Sequence of protein 2:
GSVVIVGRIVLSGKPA

Contacts between the two chains:
Residue I35 in protein 1 interacts with residue G8 in protein 2 (closest heavy-atom distance 2.9 Å).
Residue R62 in protein 1 contacts residue G2 in protein 2 (closest heavy-atom distance 3.0 Å).
Residue V36 in protein 1 is in contact with residue V4 in protein 2 (closest heavy-atom distance 3.5 Å).
Residue S37 in protein 1 is in contact with residue V5 in protein 2 (closest heavy-atom distance 3.0 Å).
Residue T38 in protein 1 is in contact with residue V4 in protein 2 (closest heavy-atom distance 4.2 Å).
Residue G31 in protein 1 interacts with residue V11 in protein 2 (closest heavy-atom distance 4.1 Å).
Residue E32 in protein 1 interacts with residue V11 in protein 2 (closest heavy-atom distance 3.5 Å).
Residue I64 in protein 1 is in contact with residue V4 in protein 2 (closest heavy-atom distance 3.3 Å).
Residue V107 in protein 1 is in contact with residue L12 in protein 2 (closest heavy-atom distance 4.0 Å).
Residue E30 in protein 1 contacts residue V11 in protein 2 (closest heavy-atom distance 3.7 Å).
Residue R109 in protein 1 contacts residue I10 in protein 2 (closest heavy-atom distance 4.0 Å).
Residue P70 in protein 1 is in contact with residue S3 in protein 2 (closest heavy-atom distance 4.5 Å).
Residue A111 in protein 1 is in contact with residue I10 in protein 2 (closest heavy-atom distance 3.9 Å).
Residue V29 in protein 1 is in contact with residue V11 in protein 2 (closest heavy-atom distance 4.4 Å).
Residue V29 in protein 1 is in contact with residue A17 in protein 2 (closest heavy-atom distance 3.2 Å).
Residue Q34 in protein 1 interacts with residue G8 in protein 2 (closest heavy-atom distance 3.8 Å).
Residue L94 in protein 1 interacts with residue L12 in protein 2 (closest heavy-atom distance 3.9 Å).
Residue T108 in protein 1 contacts residue I10 in protein 2 (closest heavy-atom distance 3.6 Å).
Residue S37 in protein 1 is in contact with residue S3 in protein 2 (closest heavy-atom distance 4.1 Å).
Residue V29 in protein 1 interacts with residue R9 in protein 2 (closest heavy-atom distance 3.5 Å).
Residue V29 in protein 1 interacts with residue P16 in protein 2 (closest heavy-atom distance 3.3 Å).
Residue L144 in protein 1 interacts with residue L12 in protein 2 (closest heavy-atom distance 4.3 Å).
Residue G31 in protein 1 interacts with residue I10 in protein 2 (closest heavy-atom distance 3.2 Å).
Residue A65 in protein 1 is in contact with residue V4 in protein 2 (closest heavy-atom distance 2.8 Å).
Residue I35 in protein 1 is in contact with residue I6 in protein 2 (closest heavy-atom distance 3.7 Å).
Residue E32 in protein 1 interacts with residue S13 in protein 2 (closest heavy-atom distance 4.3 Å).
Residue R62 in protein 1 is in contact with residue V4 in protein 2 (closest heavy-atom distance 3.7 Å).
Residue V29 in protein 1 interacts with residue K15 in protein 2 (closest heavy-atom distance 3.4 Å).
Residue F43 in protein 1 interacts with residue V4 in protein 2 (closest heavy-atom distance 4.5 Å).
Residue T63 in protein 1 contacts residue G2 in protein 2 (closest heavy-atom distance 4.2 Å).
Residue G31 in protein 1 contacts residue R9 in protein 2 (closest heavy-atom distance 4.4 Å).
Residue I35 in protein 1 is in contact with residue I10 in protein 2 (closest heavy-atom distance 4.1 Å).
Residue E32 in protein 1 contacts residue L12 in protein 2 (closest heavy-atom distance 2.8 Å).
Residue G90 in protein 1 contacts residue R9 in protein 2 (closest heavy-atom distance 3.3 Å).
Residue I64 in protein 1 is in contact with residue S3 in protein 2 (closest heavy-atom distance 3.9 Å).
Residue V36 in protein 1 contacts residue V5 in protein 2 (closest heavy-atom distance 3.4 Å).
Residue S37 in protein 1 is in contact with residue V4 in protein 2 (closest heavy-atom distance 3.7 Å).
Residue S37 in protein 1 contacts residue V7 in protein 2 (closest heavy-atom distance 3.4 Å).
Residue I35 in protein 1 contacts residue V7 in protein 2 (closest heavy-atom distance 2.7 Å).
Residue W85 in protein 1 contacts residue V4 in protein 2 (closest heavy-atom distance 3.8 Å).
Residue R62 in protein 1 is in contact with residue S3 in protein 2 (closest heavy-atom distance 3.5 Å).
Residue V33 in protein 1 contacts residue R9 in protein 2 (closest heavy-atom distance 3.5 Å).
Residue T63 in protein 1 interacts with residue V4 in protein 2 (closest heavy-atom distance 2.8 Å).
Residue I35 in protein 1 contacts residue R9 in protein 2 (closest heavy-atom distance 4.2 Å).
Residue V33 in protein 1 is in contact with residue I10 in protein 2 (closest heavy-atom distance 2.6 Å).
Residue I35 in protein 1 contacts residue V5 in protein 2 (closest heavy-atom distance 4.2 Å).
Residue V36 in protein 1 contacts residue V7 in protein 2 (closest heavy-atom distance 4.3 Å).
Residue Q34 in protein 1 interacts with residue R9 in protein 2 (closest heavy-atom distance 4.4 Å).
Residue Q34 in protein 1 interacts with residue I6 in protein 2 (closest heavy-atom distance 4.1 Å).
Residue P88 in protein 1 contacts residue I6 in protein 2 (closest heavy-atom distance 3.5 Å).
Residue V33 in protein 1 is in contact with residue L12 in protein 2 (closest heavy-atom distance 4.3 Å).
Residue E32 in protein 1 is in contact with residue I10 in protein 2 (closest heavy-atom distance 3.2 Å).
Residue A65 in protein 1 interacts with residue S3 in protein 2 (closest heavy-atom distance 3.6 Å).
Residue A59 in protein 1 interacts with residue V4 in protein 2 (closest heavy-atom distance 4.2 Å).
Residue R92 in protein 1 contacts residue S13 in protein 2 (closest heavy-atom distance 3.0 Å).
Residue V36 in protein 1 is in contact with residue I6 in protein 2 (closest heavy-atom distance 4.3 Å).
Residue E30 in protein 1 is in contact with residue R9 in protein 2 (closest heavy-atom distance 4.5 Å).
Residue A65 in protein 1 is in contact with residue V5 in protein 2 (closest heavy-atom distance 3.7 Å).
Residue T63 in protein 1 is in contact with residue S3 in protein 2 (closest heavy-atom distance 2.6 Å).
Residue I64 in protein 1 interacts with residue I6 in protein 2 (closest heavy-atom distance 3.9 Å).

Sequence of protein 1:
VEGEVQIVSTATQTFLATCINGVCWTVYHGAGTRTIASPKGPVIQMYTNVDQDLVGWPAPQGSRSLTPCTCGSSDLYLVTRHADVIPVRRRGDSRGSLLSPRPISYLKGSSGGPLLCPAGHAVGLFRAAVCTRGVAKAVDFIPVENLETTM

These two protein chains interact to form a complex.